Residue-level contacts at the interface:
Residue L37 in the first protein is in contact with residue F15 in the second protein (closest heavy-atom distance 3.3 Å).
Residue A100 in the first protein contacts residue M1 in the second protein (closest heavy-atom distance 3.2 Å).
Residue W98 in the first protein is in contact with residue M1 in the second protein (closest heavy-atom distance 3.3 Å).
Residue R137 in the first protein interacts with residue F23 in the second protein (closest heavy-atom distance 4.7 Å).
Residue L37 in the first protein contacts residue F19 in the second protein (closest heavy-atom distance 3.6 Å).
Residue F34 in the first protein is in contact with residue F19 in the second protein (closest heavy-atom distance 3.5 Å).
Residue W98 in the first protein is in contact with residue Y9 in the second protein (closest heavy-atom distance 3.6 Å).
Residue Y136 in the first protein is in contact with residue D27 in the second protein (closest heavy-atom distance 3.3 Å).
Residue W33 in the first protein contacts residue F19 in the second protein (closest heavy-atom distance 3.2 Å).
Residue W98 in the first protein interacts with residue K5 in the second protein (closest heavy-atom distance 3.7 Å).
Residue A101 in the first protein interacts with residue M1 in the second protein (closest heavy-atom distance 4.1 Å).
Residue P40 in the first protein interacts with residue F15 in the second protein (closest heavy-atom distance 3.5 Å).
Residue F34 in the first protein is in contact with residue F23 in the second protein (closest heavy-atom distance 3.5 Å).
Residue W33 in the first protein interacts with residue G22 in the second protein (closest heavy-atom distance 3.4 Å).
Residue W98 in the first protein is in contact with residue V8 in the second protein (closest heavy-atom distance 3.8 Å).
Residue F18 in the first protein interacts with residue L18 in the second protein (closest heavy-atom distance 3.9 Å).
Residue C19 in the first protein interacts with residue S25 in the second protein (closest heavy-atom distance 3.9 Å).
Residue E133 in the first protein interacts with residue F23 in the second protein (closest heavy-atom distance 3.9 Å).
Residue V36 in the first protein interacts with residue L18 in the second protein (closest heavy-atom distance 4.2 Å).
Residue W33 in the first protein is in contact with residue F23 in the second protein (closest heavy-atom distance 4.0 Å).
Residue W15 in the first protein contacts residue F21 in the second protein (closest heavy-atom distance 3.8 Å).
Residue L37 in the first protein is in contact with residue V16 in the second protein (closest heavy-atom distance 3.7 Å).
Residue W98 in the first protein is in contact with residue L4 in the second protein (closest heavy-atom distance 4.8 Å).
Residue T102 in the first protein is in contact with residue M1 in the second protein (closest heavy-atom distance 4.3 Å).
Residue L103 in the first protein interacts with residue M1 in the second protein (closest heavy-atom distance 4.8 Å).
Residue W132 in the first protein is in contact with residue F23 in the second protein (closest heavy-atom distance 4.0 Å).
Residue W15 in the first protein interacts with residue S25 in the second protein (closest heavy-atom distance 3.6 Å).
Residue W15 in the first protein is in contact with residue G22 in the second protein (closest heavy-atom distance 4.4 Å).
Residue V36 in the first protein contacts residue F15 in the second protein (closest heavy-atom distance 3.4 Å).
Residue R137 in the first protein contacts residue D27 in the second protein (closest heavy-atom distance 4.2 Å).
Residue W15 in the first protein contacts residue L18 in the second protein (closest heavy-atom distance 3.8 Å).
Residue I97 in the first protein interacts with residue L4 in the second protein (closest heavy-atom distance 3.6 Å).
Residue W33 in the first protein contacts residue L18 in the second protein (closest heavy-atom distance 3.7 Å).
Residue I97 in the first protein is in contact with residue M1 in the second protein (closest heavy-atom distance 3.2 Å).
Residue V36 in the first protein interacts with residue F19 in the second protein (closest heavy-atom distance 4.4 Å).

Sequence of the first protein:
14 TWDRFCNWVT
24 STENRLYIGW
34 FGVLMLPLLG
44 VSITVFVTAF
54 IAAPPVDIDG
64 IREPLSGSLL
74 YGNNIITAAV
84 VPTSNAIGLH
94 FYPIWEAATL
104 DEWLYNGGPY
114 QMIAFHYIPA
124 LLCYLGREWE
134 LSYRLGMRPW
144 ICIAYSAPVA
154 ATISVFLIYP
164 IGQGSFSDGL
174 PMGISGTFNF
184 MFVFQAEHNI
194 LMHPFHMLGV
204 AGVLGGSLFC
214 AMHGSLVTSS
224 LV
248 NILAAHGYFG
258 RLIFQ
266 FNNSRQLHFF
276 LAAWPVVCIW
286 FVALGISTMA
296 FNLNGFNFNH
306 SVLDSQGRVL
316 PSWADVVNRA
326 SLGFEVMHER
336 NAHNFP

Sequence of the second protein:
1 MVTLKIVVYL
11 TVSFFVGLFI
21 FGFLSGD

This data describes a binding interaction between two proteins.